This data describes a binding interaction between two proteins.

Contacts between the two chains:
Residue Q88 in protein 1 interacts with residue T159 in protein 2 (closest heavy-atom distance 3.9 Å).
Residue E200 in protein 1 interacts with residue K175 in protein 2 (closest heavy-atom distance 2.7 Å).
Residue M194 in protein 1 contacts residue I160 in protein 2 (closest heavy-atom distance 3.8 Å).
Residue K175 in protein 1 is in contact with residue E200 in protein 2 (closest heavy-atom distance 4.1 Å).
Residue F156 in protein 1 contacts residue Q88 in protein 2 (closest heavy-atom distance 3.3 Å).
Residue R189 in protein 1 interacts with residue A186 in protein 2 (closest heavy-atom distance 4.3 Å).
Residue L180 in protein 1 is in contact with residue I197 in protein 2 (closest heavy-atom distance 3.6 Å).
Residue I197 in protein 1 interacts with residue L180 in protein 2 (closest heavy-atom distance 3.7 Å).
Residue I160 in protein 1 interacts with residue Q88 in protein 2 (closest heavy-atom distance 3.6 Å).
Residue M194 in protein 1 interacts with residue A183 in protein 2 (closest heavy-atom distance 4.2 Å).
Residue A183 in protein 1 is in contact with residue L190 in protein 2 (closest heavy-atom distance 3.6 Å).
Residue L190 in protein 1 contacts residue A183 in protein 2 (closest heavy-atom distance 3.5 Å).
Residue E196 in protein 1 contacts residue R179 in protein 2 (closest heavy-atom distance 3.5 Å).
Residue F156 in protein 1 interacts with residue L190 in protein 2 (closest heavy-atom distance 4.2 Å).
Residue R179 in protein 1 interacts with residue E193 in protein 2 (closest heavy-atom distance 4.4 Å).
Residue E193 in protein 1 interacts with residue A186 in protein 2 (closest heavy-atom distance 4.3 Å).
Residue L164 in protein 1 contacts residue I197 in protein 2 (closest heavy-atom distance 3.9 Å).
Residue V176 in protein 1 contacts residue E200 in protein 2 (closest heavy-atom distance 4.0 Å).
Residue E193 in protein 1 is in contact with residue A183 in protein 2 (closest heavy-atom distance 3.8 Å).
Residue A183 in protein 1 interacts with residue E193 in protein 2 (closest heavy-atom distance 4.0 Å).
Residue T159 in protein 1 contacts residue Q88 in protein 2 (closest heavy-atom distance 3.6 Å).
Residue V201 in protein 1 is in contact with residue L164 in protein 2 (closest heavy-atom distance 3.7 Å).
Residue A183 in protein 1 is in contact with residue M194 in protein 2 (closest heavy-atom distance 3.9 Å).
Residue L164 in protein 1 is in contact with residue V201 in protein 2 (closest heavy-atom distance 3.9 Å).
Residue Q88 in protein 1 contacts residue I160 in protein 2 (closest heavy-atom distance 3.3 Å).
Residue A187 in protein 1 interacts with residue L190 in protein 2 (closest heavy-atom distance 4.1 Å).
Residue I197 in protein 1 contacts residue L164 in protein 2 (closest heavy-atom distance 3.8 Å).
Residue I197 in protein 1 interacts with residue R179 in protein 2 (closest heavy-atom distance 3.7 Å).
Residue Q88 in protein 1 contacts residue F156 in protein 2 (closest heavy-atom distance 3.0 Å).
Residue I160 in protein 1 is in contact with residue F89 in protein 2 (closest heavy-atom distance 3.7 Å).
Residue L190 in protein 1 interacts with residue F156 in protein 2 (closest heavy-atom distance 4.2 Å).
Residue L190 in protein 1 interacts with residue A186 in protein 2 (closest heavy-atom distance 3.7 Å).
Residue R182 in protein 1 is in contact with residue E193 in protein 2 (closest heavy-atom distance 3.5 Å).
Residue R179 in protein 1 interacts with residue E196 in protein 2 (closest heavy-atom distance 3.3 Å).
Residue D191 in protein 1 contacts residue F156 in protein 2 (closest heavy-atom distance 4.3 Å).
Residue A186 in protein 1 contacts residue L190 in protein 2 (closest heavy-atom distance 3.9 Å).
Residue F156 in protein 1 is in contact with residue L152 in protein 2 (closest heavy-atom distance 3.5 Å).
Residue A183 in protein 1 contacts residue I197 in protein 2 (closest heavy-atom distance 4.2 Å).
Residue A186 in protein 1 contacts residue R189 in protein 2 (closest heavy-atom distance 4.4 Å).
Residue I160 in protein 1 contacts residue M194 in protein 2 (closest heavy-atom distance 3.8 Å).
Residue M194 in protein 1 is in contact with residue W157 in protein 2 (closest heavy-atom distance 3.9 Å).
Residue E203 in protein 1 contacts residue K175 in protein 2 (closest heavy-atom distance 2.2 Å).
Residue E200 in protein 1 interacts with residue V176 in protein 2 (closest heavy-atom distance 4.1 Å).
Residue V201 in protein 1 interacts with residue Y168 in protein 2 (closest heavy-atom distance 4.0 Å).
Residue E193 in protein 1 is in contact with residue R182 in protein 2 (closest heavy-atom distance 2.9 Å).
Residue V176 in protein 1 interacts with residue I197 in protein 2 (closest heavy-atom distance 4.2 Å).
Residue M194 in protein 1 interacts with residue F156 in protein 2 (closest heavy-atom distance 3.9 Å).
Residue L190 in protein 1 contacts residue A187 in protein 2 (closest heavy-atom distance 4.0 Å).
Residue L152 in protein 1 is in contact with residue F156 in protein 2 (closest heavy-atom distance 3.6 Å).
Residue F156 in protein 1 contacts residue M194 in protein 2 (closest heavy-atom distance 3.8 Å).
Residue Y168 in protein 1 interacts with residue V201 in protein 2 (closest heavy-atom distance 3.5 Å).
Residue R179 in protein 1 interacts with residue I197 in protein 2 (closest heavy-atom distance 3.7 Å).
Residue R179 in protein 1 is in contact with residue E200 in protein 2 (closest heavy-atom distance 3.0 Å).
Residue E200 in protein 1 contacts residue R179 in protein 2 (closest heavy-atom distance 2.2 Å).
Residue T159 in protein 1 contacts residue E48 in protein 2 (closest heavy-atom distance 4.0 Å).
Residue K167 in protein 1 interacts with residue V201 in protein 2 (closest heavy-atom distance 3.7 Å).
Residue L190 in protein 1 is in contact with residue L190 in protein 2 (closest heavy-atom distance 4.1 Å).
Residue F89 in protein 1 is in contact with residue I160 in protein 2 (closest heavy-atom distance 3.9 Å).
Residue I197 in protein 1 contacts residue A183 in protein 2 (closest heavy-atom distance 4.1 Å).
Residue W157 in protein 1 contacts residue M194 in protein 2 (closest heavy-atom distance 4.2 Å).

Sequence of protein 2:
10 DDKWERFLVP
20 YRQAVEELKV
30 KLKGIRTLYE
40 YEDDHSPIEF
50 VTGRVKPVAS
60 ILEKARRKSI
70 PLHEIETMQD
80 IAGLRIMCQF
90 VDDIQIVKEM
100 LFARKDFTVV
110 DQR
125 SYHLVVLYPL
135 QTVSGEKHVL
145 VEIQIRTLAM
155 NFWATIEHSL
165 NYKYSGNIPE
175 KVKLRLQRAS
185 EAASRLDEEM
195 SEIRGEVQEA

Sequence of protein 1:
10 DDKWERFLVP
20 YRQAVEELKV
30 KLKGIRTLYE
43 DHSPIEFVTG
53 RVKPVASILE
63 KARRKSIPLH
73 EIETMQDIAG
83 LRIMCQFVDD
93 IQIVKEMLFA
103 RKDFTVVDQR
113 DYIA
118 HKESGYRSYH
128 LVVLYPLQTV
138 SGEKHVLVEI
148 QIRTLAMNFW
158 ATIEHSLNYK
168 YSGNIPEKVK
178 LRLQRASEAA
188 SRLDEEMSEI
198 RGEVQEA